Sequence of protein 2:
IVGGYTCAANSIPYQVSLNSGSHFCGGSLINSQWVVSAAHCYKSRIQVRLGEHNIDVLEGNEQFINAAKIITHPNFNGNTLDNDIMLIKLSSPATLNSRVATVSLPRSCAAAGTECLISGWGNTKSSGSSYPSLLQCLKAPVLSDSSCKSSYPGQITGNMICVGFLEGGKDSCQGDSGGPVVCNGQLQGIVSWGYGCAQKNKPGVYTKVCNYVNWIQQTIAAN

Sequence of protein 1:
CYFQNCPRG

Residue-level contacts at the interface:
Residue Q174 in protein 2 is in contact with residue P7 in protein 1 (closest heavy-atom distance 3.1 Å).
Residue S129 in protein 2 contacts residue Y2 in protein 1 (closest heavy-atom distance 4.3 Å).
Residue Y195 in protein 2 contacts residue R8 in protein 1 (closest heavy-atom distance 4.4 Å).
Residue H40 in protein 2 is in contact with residue P7 in protein 1 (closest heavy-atom distance 3.5 Å).
Residue G196 in protein 2 is in contact with residue F3 in protein 1 (closest heavy-atom distance 4.5 Å).
Residue Q174 in protein 2 interacts with residue C1 in protein 1 (closest heavy-atom distance 3.4 Å).
Residue C197 in protein 2 is in contact with residue R8 in protein 1 (closest heavy-atom distance 3.9 Å).
Residue G196 in protein 2 contacts residue R8 in protein 1 (closest heavy-atom distance 3.0 Å).
Residue D171 in protein 2 is in contact with residue R8 in protein 1 (closest heavy-atom distance 2.7 Å).
Residue W193 in protein 2 is in contact with residue N5 in protein 1 (closest heavy-atom distance 3.9 Å).
Residue W193 in protein 2 is in contact with residue P7 in protein 1 (closest heavy-atom distance 3.8 Å).
Residue G204 in protein 2 contacts residue R8 in protein 1 (closest heavy-atom distance 3.3 Å).
Residue Y195 in protein 2 is in contact with residue C1 in protein 1 (closest heavy-atom distance 4.9 Å).
Residue S126 in protein 2 interacts with residue Y2 in protein 1 (closest heavy-atom distance 3.6 Å).
Residue S177 in protein 2 interacts with residue P7 in protein 1 (closest heavy-atom distance 4.2 Å).
Residue C25 in protein 2 contacts residue G9 in protein 1 (closest heavy-atom distance 4.0 Å).
Residue G175 in protein 2 contacts residue R8 in protein 1 (closest heavy-atom distance 2.8 Å).
Residue Q199 in protein 2 is in contact with residue F3 in protein 1 (closest heavy-atom distance 3.8 Å).
Residue N123 in protein 2 is in contact with residue Y2 in protein 1 (closest heavy-atom distance 4.4 Å).
Residue C173 in protein 2 contacts residue R8 in protein 1 (closest heavy-atom distance 3.3 Å).
Residue L81 in protein 2 interacts with residue P7 in protein 1 (closest heavy-atom distance 3.9 Å).
Residue Y195 in protein 2 interacts with residue N5 in protein 1 (closest heavy-atom distance 3.2 Å).
Residue P203 in protein 2 contacts residue R8 in protein 1 (closest heavy-atom distance 4.8 Å).
Residue A198 in protein 2 contacts residue R8 in protein 1 (closest heavy-atom distance 4.5 Å).
Residue F24 in protein 2 interacts with residue G9 in protein 1 (closest heavy-atom distance 3.7 Å).
Residue G196 in protein 2 interacts with residue Y2 in protein 1 (closest heavy-atom distance 4.6 Å).
Residue H40 in protein 2 interacts with residue G9 in protein 1 (closest heavy-atom distance 3.3 Å).
Residue V191 in protein 2 is in contact with residue R8 in protein 1 (closest heavy-atom distance 4.1 Å).
Residue S192 in protein 2 interacts with residue P7 in protein 1 (closest heavy-atom distance 3.4 Å).
Residue G194 in protein 2 interacts with residue R8 in protein 1 (closest heavy-atom distance 3.7 Å).
Residue D176 in protein 2 contacts residue R8 in protein 1 (closest heavy-atom distance 3.3 Å).
Residue S177 in protein 2 interacts with residue G9 in protein 1 (closest heavy-atom distance 2.9 Å).
Residue W193 in protein 2 interacts with residue C6 in protein 1 (closest heavy-atom distance 3.4 Å).
Residue Y195 in protein 2 is in contact with residue F3 in protein 1 (closest heavy-atom distance 3.3 Å).
Residue Q174 in protein 2 is in contact with residue G9 in protein 1 (closest heavy-atom distance 3.7 Å).
Residue S177 in protein 2 is in contact with residue R8 in protein 1 (closest heavy-atom distance 2.5 Å).
Residue Q174 in protein 2 contacts residue R8 in protein 1 (closest heavy-atom distance 3.4 Å).
Residue Y195 in protein 2 contacts residue Q4 in protein 1 (closest heavy-atom distance 3.3 Å).
Residue S172 in protein 2 is in contact with residue R8 in protein 1 (closest heavy-atom distance 2.8 Å).
Residue Q155 in protein 2 is in contact with residue N5 in protein 1 (closest heavy-atom distance 2.7 Å).
Residue K202 in protein 2 interacts with residue R8 in protein 1 (closest heavy-atom distance 4.6 Å).
Residue G175 in protein 2 interacts with residue G9 in protein 1 (closest heavy-atom distance 3.5 Å).
Residue S192 in protein 2 interacts with residue R8 in protein 1 (closest heavy-atom distance 2.9 Å).
Residue G194 in protein 2 is in contact with residue Q4 in protein 1 (closest heavy-atom distance 3.7 Å).
Residue C41 in protein 2 interacts with residue G9 in protein 1 (closest heavy-atom distance 4.9 Å).
Residue G196 in protein 2 interacts with residue Q4 in protein 1 (closest heavy-atom distance 2.9 Å).
Residue G194 in protein 2 is in contact with residue C1 in protein 1 (closest heavy-atom distance 4.3 Å).
Residue V205 in protein 2 interacts with residue R8 in protein 1 (closest heavy-atom distance 4.7 Å).
Residue G128 in protein 2 is in contact with residue Y2 in protein 1 (closest heavy-atom distance 2.6 Å).
Residue S192 in protein 2 contacts residue C6 in protein 1 (closest heavy-atom distance 4.6 Å).
Residue G194 in protein 2 contacts residue N5 in protein 1 (closest heavy-atom distance 3.4 Å).
Residue Y206 in protein 2 interacts with residue R8 in protein 1 (closest heavy-atom distance 4.4 Å).
Residue G196 in protein 2 contacts residue C1 in protein 1 (closest heavy-atom distance 3.5 Å).
Residue S127 in protein 2 contacts residue Y2 in protein 1 (closest heavy-atom distance 3.9 Å).
Residue G194 in protein 2 is in contact with residue C6 in protein 1 (closest heavy-atom distance 3.1 Å).
Residue Y152 in protein 2 is in contact with residue N5 in protein 1 (closest heavy-atom distance 3.7 Å).
Residue Q174 in protein 2 interacts with residue C6 in protein 1 (closest heavy-atom distance 4.2 Å).
Residue W193 in protein 2 is in contact with residue R8 in protein 1 (closest heavy-atom distance 3.8 Å).
Residue C197 in protein 2 interacts with residue C1 in protein 1 (closest heavy-atom distance 4.5 Å).
Residue H40 in protein 2 interacts with residue R8 in protein 1 (closest heavy-atom distance 3.7 Å).

These two protein chains interact to form a complex.